These two protein chains interact to form a complex.

Contacts between the two chains:
Residue A49 in the second protein is in contact with residue L78 in the first protein (closest heavy-atom distance 3.0 Å).
Residue L48 in the second protein interacts with residue L76 in the first protein (closest heavy-atom distance 3.5 Å).
Residue A49 in the second protein is in contact with residue G77 in the first protein (closest heavy-atom distance 3.3 Å).
Residue A49 in the second protein contacts residue A73 in the first protein (closest heavy-atom distance 4.9 Å).
Residue A49 in the second protein contacts residue L76 in the first protein (closest heavy-atom distance 3.5 Å).
Residue R47 in the second protein is in contact with residue L78 in the first protein (closest heavy-atom distance 5.0 Å).
Residue A49 in the second protein interacts with residue P80 in the first protein (closest heavy-atom distance 4.5 Å).
Residue P96 in the second protein contacts residue T47 in the first protein (closest heavy-atom distance 4.6 Å).
Residue F97 in the second protein contacts residue R72 in the first protein (closest heavy-atom distance 4.9 Å).
Residue R47 in the second protein contacts residue G77 in the first protein (closest heavy-atom distance 3.4 Å).
Residue L48 in the second protein is in contact with residue G77 in the first protein (closest heavy-atom distance 3.8 Å).
Residue A49 in the second protein interacts with residue L79 in the first protein (closest heavy-atom distance 3.9 Å).
Residue F97 in the second protein interacts with residue T69 in the first protein (closest heavy-atom distance 4.5 Å).
Residue F97 in the second protein interacts with residue L44 in the first protein (closest heavy-atom distance 2.5 Å).
Residue F97 in the second protein interacts with residue E46 in the first protein (closest heavy-atom distance 3.8 Å).
Residue F97 in the second protein interacts with residue S45 in the first protein (closest heavy-atom distance 3.7 Å).
Residue L48 in the second protein is in contact with residue L78 in the first protein (closest heavy-atom distance 4.9 Å).
Residue R47 in the second protein is in contact with residue L76 in the first protein (closest heavy-atom distance 4.7 Å).
Residue A49 in the second protein interacts with residue R74 in the first protein (closest heavy-atom distance 3.3 Å).

Sequence of the second protein:
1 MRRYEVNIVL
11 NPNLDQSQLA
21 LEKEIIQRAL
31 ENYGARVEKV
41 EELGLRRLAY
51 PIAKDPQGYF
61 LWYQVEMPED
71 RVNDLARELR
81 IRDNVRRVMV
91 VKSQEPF

Sequence of the first protein:
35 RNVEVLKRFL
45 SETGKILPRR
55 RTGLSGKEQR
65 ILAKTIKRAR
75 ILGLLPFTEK